Contacts between the two chains:
Residue T273 in chain A interacts with residue N146 in chain B (closest heavy-atom distance 3.2 Å).
Residue R324 in chain A contacts residue R153 in chain B (closest heavy-atom distance 4.8 Å).
Residue I274 in chain A is in contact with residue N146 in chain B (closest heavy-atom distance 3.0 Å).
Residue I268 in chain A is in contact with residue A152 in chain B (closest heavy-atom distance 4.6 Å).
Residue Q340 in chain A contacts residue A148 in chain B (closest heavy-atom distance 4.3 Å).
Residue Q340 in chain A contacts residue I149 in chain B (closest heavy-atom distance 4.5 Å).
Residue A269 in chain A is in contact with residue R153 in chain B (closest heavy-atom distance 2.8 Å).
Residue D272 in chain A is in contact with residue E150 in chain B (closest heavy-atom distance 4.0 Å).
Residue I274 in chain A contacts residue L145 in chain B (closest heavy-atom distance 3.9 Å).
Residue I268 in chain A contacts residue I149 in chain B (closest heavy-atom distance 3.6 Å).
Residue L255 in chain A interacts with residue L145 in chain B (closest heavy-atom distance 4.5 Å).
Residue I274 in chain A interacts with residue I149 in chain B (closest heavy-atom distance 4.0 Å).
Residue L337 in chain A contacts residue L142 in chain B (closest heavy-atom distance 4.1 Å).
Residue I274 in chain A is in contact with residue L142 in chain B (closest heavy-atom distance 3.9 Å).
Residue L255 in chain A contacts residue I149 in chain B (closest heavy-atom distance 4.0 Å).
Residue Q253 in chain A is in contact with residue A152 in chain B (closest heavy-atom distance 2.8 Å).
Residue I271 in chain A contacts residue I149 in chain B (closest heavy-atom distance 4.1 Å).
Residue Q253 in chain A contacts residue R153 in chain B (closest heavy-atom distance 4.8 Å).
Residue Q340 in chain A interacts with residue D166 in chain B (closest heavy-atom distance 4.6 Å).
Residue D272 in chain A is in contact with residue R153 in chain B (closest heavy-atom distance 4.0 Å).
Residue Q340 in chain A contacts residue A152 in chain B (closest heavy-atom distance 4.2 Å).
Residue L275 in chain A is in contact with residue L142 in chain B (closest heavy-atom distance 4.5 Å).
Residue I271 in chain A is in contact with residue R153 in chain B (closest heavy-atom distance 2.8 Å).
Residue N270 in chain A is in contact with residue R153 in chain B (closest heavy-atom distance 3.8 Å).
Residue S276 in chain A is in contact with residue L142 in chain B (closest heavy-atom distance 3.9 Å).
Residue I271 in chain A is in contact with residue E150 in chain B (closest heavy-atom distance 5.0 Å).
Residue I268 in chain A is in contact with residue R153 in chain B (closest heavy-atom distance 4.1 Å).
Residue L337 in chain A contacts residue L145 in chain B (closest heavy-atom distance 3.9 Å).

Sequence of chain A:
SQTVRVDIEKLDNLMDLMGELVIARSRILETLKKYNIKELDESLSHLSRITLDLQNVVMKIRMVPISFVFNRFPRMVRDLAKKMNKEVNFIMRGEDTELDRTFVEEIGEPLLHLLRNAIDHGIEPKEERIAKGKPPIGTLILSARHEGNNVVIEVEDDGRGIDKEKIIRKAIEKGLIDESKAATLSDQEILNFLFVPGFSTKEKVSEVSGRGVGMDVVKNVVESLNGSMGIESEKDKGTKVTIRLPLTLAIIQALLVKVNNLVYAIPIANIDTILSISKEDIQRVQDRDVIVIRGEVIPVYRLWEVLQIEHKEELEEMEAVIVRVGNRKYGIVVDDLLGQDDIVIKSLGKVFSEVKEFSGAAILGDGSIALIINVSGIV

The following describes two proteins that form a bound complex.

Sequence of chain B:
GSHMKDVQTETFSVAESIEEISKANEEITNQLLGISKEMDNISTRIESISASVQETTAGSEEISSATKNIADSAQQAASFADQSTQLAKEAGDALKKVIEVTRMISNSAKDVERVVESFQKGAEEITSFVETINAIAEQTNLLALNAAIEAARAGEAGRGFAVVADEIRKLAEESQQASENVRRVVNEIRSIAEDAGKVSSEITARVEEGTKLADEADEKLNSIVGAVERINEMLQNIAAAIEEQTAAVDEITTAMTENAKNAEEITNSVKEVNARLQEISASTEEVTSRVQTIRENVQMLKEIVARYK